Sequence of protein 1:
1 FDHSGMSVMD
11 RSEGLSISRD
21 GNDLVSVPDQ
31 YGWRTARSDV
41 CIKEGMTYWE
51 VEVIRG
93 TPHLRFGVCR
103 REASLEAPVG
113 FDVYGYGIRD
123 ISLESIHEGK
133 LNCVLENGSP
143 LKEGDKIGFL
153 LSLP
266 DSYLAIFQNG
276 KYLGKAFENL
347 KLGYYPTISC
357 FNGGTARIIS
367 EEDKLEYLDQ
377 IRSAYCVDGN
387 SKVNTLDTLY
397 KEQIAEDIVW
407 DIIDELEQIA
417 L

These two protein chains interact to form a complex.

Contacts between the two chains:
Residue H3 in protein 1 interacts with residue R2 in protein 2 (closest heavy-atom distance 3.2 Å).
Residue L412 in protein 1 contacts residue I20 in protein 2 (closest heavy-atom distance 4.8 Å).
Residue I404 in protein 1 contacts residue L13 in protein 2 (closest heavy-atom distance 3.9 Å).
Residue E411 in protein 1 contacts residue M17 in protein 2 (closest heavy-atom distance 3.5 Å).
Residue I400 in protein 1 interacts with residue R2 in protein 2 (closest heavy-atom distance 3.7 Å).
Residue K397 in protein 1 contacts residue R2 in protein 2 (closest heavy-atom distance 3.8 Å).
Residue I404 in protein 1 interacts with residue R2 in protein 2 (closest heavy-atom distance 4.0 Å).
Residue F1 in protein 1 is in contact with residue K3 in protein 2 (closest heavy-atom distance 4.2 Å).
Residue I408 in protein 1 is in contact with residue L13 in protein 2 (closest heavy-atom distance 3.6 Å).
Residue I415 in protein 1 contacts residue R18 in protein 2 (closest heavy-atom distance 3.4 Å).
Residue H3 in protein 1 interacts with residue K3 in protein 2 (closest heavy-atom distance 3.5 Å).
Residue L412 in protein 1 is in contact with residue M17 in protein 2 (closest heavy-atom distance 3.6 Å).
Residue I404 in protein 1 is in contact with residue N6 in protein 2 (closest heavy-atom distance 4.0 Å).
Residue I415 in protein 1 contacts residue M17 in protein 2 (closest heavy-atom distance 4.1 Å).
Residue L412 in protein 1 contacts residue A21 in protein 2 (closest heavy-atom distance 4.0 Å).
Residue S4 in protein 1 interacts with residue T1 in protein 2 (closest heavy-atom distance 4.7 Å).
Residue I408 in protein 1 is in contact with residue M17 in protein 2 (closest heavy-atom distance 4.2 Å).
Residue H3 in protein 1 contacts residue T1 in protein 2 (closest heavy-atom distance 2.6 Å).
Residue I415 in protein 1 interacts with residue A21 in protein 2 (closest heavy-atom distance 4.3 Å).
Residue I404 in protein 1 contacts residue T10 in protein 2 (closest heavy-atom distance 4.3 Å).

Sequence of protein 2:
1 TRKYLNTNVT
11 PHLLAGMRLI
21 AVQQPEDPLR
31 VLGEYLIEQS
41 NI